This data describes a binding interaction between two proteins.

Sequence of protein 2:
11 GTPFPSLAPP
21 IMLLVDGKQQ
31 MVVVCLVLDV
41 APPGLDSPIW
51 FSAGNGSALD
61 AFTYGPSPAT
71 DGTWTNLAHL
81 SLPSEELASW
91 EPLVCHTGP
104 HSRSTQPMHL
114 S

Interface contacts:
Residue F130 in protein 1 contacts residue P19 in protein 2 (closest heavy-atom distance 3.6 Å).
Residue T144 in protein 1 contacts residue L36 in protein 2 (closest heavy-atom distance 3.8 Å).
Residue E131 in protein 1 is in contact with residue P19 in protein 2 (closest heavy-atom distance 3.0 Å).
Residue F130 in protein 1 interacts with residue V32 in protein 2 (closest heavy-atom distance 3.5 Å).
Residue L179 in protein 1 is in contact with residue Y64 in protein 2 (closest heavy-atom distance 3.3 Å).
Residue E136 in protein 1 interacts with residue F14 in protein 2 (closest heavy-atom distance 4.0 Å).
Residue L179 in protein 1 is in contact with residue T63 in protein 2 (closest heavy-atom distance 4.5 Å).
Residue K180 in protein 1 contacts residue F62 in protein 2 (closest heavy-atom distance 4.1 Å).
Residue S133 in protein 1 is in contact with residue A18 in protein 2 (closest heavy-atom distance 4.1 Å).
Residue C191 in protein 1 is in contact with residue F62 in protein 2 (closest heavy-atom distance 3.9 Å).
Residue L148 in protein 1 is in contact with residue Y64 in protein 2 (closest heavy-atom distance 3.6 Å).
Residue D175 in protein 1 contacts residue Y64 in protein 2 (closest heavy-atom distance 3.7 Å).
Residue L179 in protein 1 contacts residue F62 in protein 2 (closest heavy-atom distance 4.4 Å).
Residue C191 in protein 1 interacts with residue Y64 in protein 2 (closest heavy-atom distance 3.6 Å).
Residue F130 in protein 1 is in contact with residue A18 in protein 2 (closest heavy-atom distance 4.4 Å).
Residue D175 in protein 1 interacts with residue S67 in protein 2 (closest heavy-atom distance 2.8 Å).
Residue R195 in protein 1 is in contact with residue T75 in protein 2 (closest heavy-atom distance 3.3 Å).
Residue A128 in protein 1 contacts residue L23 in protein 2 (closest heavy-atom distance 4.1 Å).
Residue P176 in protein 1 is in contact with residue P68 in protein 2 (closest heavy-atom distance 4.8 Å).
Residue L179 in protein 1 contacts residue G65 in protein 2 (closest heavy-atom distance 4.7 Å).
Residue R195 in protein 1 is in contact with residue S67 in protein 2 (closest heavy-atom distance 3.2 Å).
Residue S133 in protein 1 contacts residue L17 in protein 2 (closest heavy-atom distance 3.2 Å).
Residue V146 in protein 1 interacts with residue L36 in protein 2 (closest heavy-atom distance 4.4 Å).
Residue S193 in protein 1 is in contact with residue Y64 in protein 2 (closest heavy-atom distance 3.6 Å).
Residue D175 in protein 1 interacts with residue G65 in protein 2 (closest heavy-atom distance 5.0 Å).
Residue F130 in protein 1 interacts with residue P20 in protein 2 (closest heavy-atom distance 4.7 Å).
Residue V172 in protein 1 is in contact with residue T70 in protein 2 (closest heavy-atom distance 3.2 Å).
Residue S173 in protein 1 interacts with residue P68 in protein 2 (closest heavy-atom distance 4.7 Å).
Residue G171 in protein 1 is in contact with residue T70 in protein 2 (closest heavy-atom distance 4.3 Å).
Residue S173 in protein 1 contacts residue T70 in protein 2 (closest heavy-atom distance 3.1 Å).
Residue H139 in protein 1 interacts with residue F14 in protein 2 (closest heavy-atom distance 4.3 Å).
Residue V129 in protein 1 contacts residue I21 in protein 2 (closest heavy-atom distance 3.8 Å).
Residue V146 in protein 1 interacts with residue V34 in protein 2 (closest heavy-atom distance 4.9 Å).
Residue P176 in protein 1 contacts residue S67 in protein 2 (closest heavy-atom distance 4.3 Å).
Residue F130 in protein 1 contacts residue V34 in protein 2 (closest heavy-atom distance 3.9 Å).
Residue L148 in protein 1 contacts residue V34 in protein 2 (closest heavy-atom distance 4.9 Å).
Residue E181 in protein 1 contacts residue F62 in protein 2 (closest heavy-atom distance 3.8 Å).
Residue V146 in protein 1 contacts residue L77 in protein 2 (closest heavy-atom distance 3.6 Å).
Residue E131 in protein 1 contacts residue A18 in protein 2 (closest heavy-atom distance 3.3 Å).
Residue R195 in protein 1 interacts with residue L77 in protein 2 (closest heavy-atom distance 4.9 Å).
Residue E136 in protein 1 is in contact with residue S16 in protein 2 (closest heavy-atom distance 4.4 Å).
Residue S173 in protein 1 contacts residue A69 in protein 2 (closest heavy-atom distance 3.3 Å).
Residue R197 in protein 1 contacts residue L38 in protein 2 (closest heavy-atom distance 4.3 Å).
Residue R197 in protein 1 interacts with residue D71 in protein 2 (closest heavy-atom distance 5.0 Å).
Residue E136 in protein 1 contacts residue L38 in protein 2 (closest heavy-atom distance 3.6 Å).
Residue P132 in protein 1 is in contact with residue P19 in protein 2 (closest heavy-atom distance 3.7 Å).
Residue L148 in protein 1 contacts residue L77 in protein 2 (closest heavy-atom distance 4.0 Å).
Residue A135 in protein 1 interacts with residue F14 in protein 2 (closest heavy-atom distance 4.0 Å).
Residue E136 in protein 1 interacts with residue L36 in protein 2 (closest heavy-atom distance 4.6 Å).
Residue R195 in protein 1 interacts with residue L36 in protein 2 (closest heavy-atom distance 4.2 Å).
Residue T150 in protein 1 is in contact with residue H79 in protein 2 (closest heavy-atom distance 5.0 Å).
Residue L192 in protein 1 is in contact with residue Y64 in protein 2 (closest heavy-atom distance 3.7 Å).
Residue S133 in protein 1 is in contact with residue S16 in protein 2 (closest heavy-atom distance 3.3 Å).
Residue S133 in protein 1 contacts residue P19 in protein 2 (closest heavy-atom distance 4.0 Å).
Residue F130 in protein 1 contacts residue I21 in protein 2 (closest heavy-atom distance 3.5 Å).
Residue S193 in protein 1 interacts with residue L77 in protein 2 (closest heavy-atom distance 3.8 Å).
Residue A135 in protein 1 interacts with residue S16 in protein 2 (closest heavy-atom distance 4.8 Å).
Residue L148 in protein 1 is in contact with residue H79 in protein 2 (closest heavy-atom distance 4.0 Å).
Residue T150 in protein 1 is in contact with residue Y64 in protein 2 (closest heavy-atom distance 3.5 Å).
Residue F130 in protein 1 contacts residue V33 in protein 2 (closest heavy-atom distance 4.3 Å).

Sequence of protein 1:
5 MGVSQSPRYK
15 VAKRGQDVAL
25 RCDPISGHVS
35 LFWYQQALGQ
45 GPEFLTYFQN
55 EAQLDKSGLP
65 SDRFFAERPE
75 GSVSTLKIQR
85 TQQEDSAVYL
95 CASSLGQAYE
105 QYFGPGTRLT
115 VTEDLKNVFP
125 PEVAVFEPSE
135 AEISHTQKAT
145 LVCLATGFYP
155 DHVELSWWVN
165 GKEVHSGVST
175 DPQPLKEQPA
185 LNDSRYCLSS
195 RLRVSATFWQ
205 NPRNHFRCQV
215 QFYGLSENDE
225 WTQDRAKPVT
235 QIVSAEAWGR